Sequence of the second protein:
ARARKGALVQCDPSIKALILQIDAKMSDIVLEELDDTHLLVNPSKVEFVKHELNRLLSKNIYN

This data describes a binding interaction between two proteins.

Contacts between the two chains:
Residue L277 in the first protein interacts with residue S14 in the second protein (closest heavy-atom distance 4.9 Å).
Residue Y273 in the first protein interacts with residue D12 in the second protein (closest heavy-atom distance 3.9 Å).
Residue R284 in the first protein interacts with residue N63 in the second protein (closest heavy-atom distance 4.5 Å).
Residue T280 in the first protein is in contact with residue Y62 in the second protein (closest heavy-atom distance 4.5 Å).
Residue Y273 in the first protein interacts with residue L57 in the second protein (closest heavy-atom distance 4.0 Å).
Residue L277 in the first protein contacts residue L57 in the second protein (closest heavy-atom distance 4.3 Å).
Residue Q274 in the first protein interacts with residue D12 in the second protein (closest heavy-atom distance 5.0 Å).

Sequence of the first protein:
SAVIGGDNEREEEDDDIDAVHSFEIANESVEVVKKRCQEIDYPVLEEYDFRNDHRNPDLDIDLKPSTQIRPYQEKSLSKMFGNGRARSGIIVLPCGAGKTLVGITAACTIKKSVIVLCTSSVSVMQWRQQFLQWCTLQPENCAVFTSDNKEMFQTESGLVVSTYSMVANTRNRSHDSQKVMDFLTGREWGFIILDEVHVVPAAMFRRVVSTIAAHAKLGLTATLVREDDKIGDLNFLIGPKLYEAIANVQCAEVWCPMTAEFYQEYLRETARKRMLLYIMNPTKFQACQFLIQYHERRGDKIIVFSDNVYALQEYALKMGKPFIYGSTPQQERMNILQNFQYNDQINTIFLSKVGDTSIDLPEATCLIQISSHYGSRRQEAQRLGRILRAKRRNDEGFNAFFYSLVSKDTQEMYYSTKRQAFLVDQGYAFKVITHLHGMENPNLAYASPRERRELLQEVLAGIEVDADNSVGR